These two protein chains interact to form a complex.

Sequence of the second protein:
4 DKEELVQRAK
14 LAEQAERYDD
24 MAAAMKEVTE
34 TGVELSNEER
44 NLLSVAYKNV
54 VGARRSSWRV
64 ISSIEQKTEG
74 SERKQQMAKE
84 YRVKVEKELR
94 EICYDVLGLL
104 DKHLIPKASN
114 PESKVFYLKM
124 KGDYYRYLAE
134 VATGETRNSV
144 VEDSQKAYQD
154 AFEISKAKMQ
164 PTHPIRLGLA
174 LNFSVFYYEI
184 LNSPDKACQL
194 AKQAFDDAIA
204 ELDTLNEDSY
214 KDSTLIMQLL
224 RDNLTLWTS

Sequence of the first protein:
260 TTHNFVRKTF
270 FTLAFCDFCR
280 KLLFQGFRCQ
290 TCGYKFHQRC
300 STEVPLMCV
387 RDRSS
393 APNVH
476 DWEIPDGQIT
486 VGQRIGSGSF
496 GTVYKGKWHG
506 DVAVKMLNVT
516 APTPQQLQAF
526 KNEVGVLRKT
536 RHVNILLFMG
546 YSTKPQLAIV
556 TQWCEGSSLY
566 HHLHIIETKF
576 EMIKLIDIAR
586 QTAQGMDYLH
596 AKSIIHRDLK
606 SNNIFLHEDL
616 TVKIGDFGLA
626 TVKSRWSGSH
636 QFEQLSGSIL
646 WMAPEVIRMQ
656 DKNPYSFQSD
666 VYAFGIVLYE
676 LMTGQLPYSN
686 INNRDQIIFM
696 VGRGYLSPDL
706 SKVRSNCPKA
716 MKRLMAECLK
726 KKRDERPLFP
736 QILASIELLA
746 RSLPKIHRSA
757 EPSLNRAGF

Residue-level contacts at the interface:
Residue S390 in the first protein is in contact with residue N226 in the second protein (closest heavy-atom distance 3.7 Å).
Residue L281 in the first protein interacts with residue L222 in the second protein (closest heavy-atom distance 4.1 Å).
Residue A393 in the first protein is in contact with residue N175 in the second protein (closest heavy-atom distance 3.6 Å).
Residue H537 in the first protein is in contact with residue E210 in the second protein (closest heavy-atom distance 3.4 Å).
Residue A393 in the first protein is in contact with residue K51 in the second protein (closest heavy-atom distance 3.5 Å).
Residue R389 in the first protein contacts residue R62 in the second protein (closest heavy-atom distance 3.3 Å).
Residue S391 in the first protein interacts with residue N226 in the second protein (closest heavy-atom distance 3.4 Å).
Residue Y593 in the first protein contacts residue E210 in the second protein (closest heavy-atom distance 4.8 Å).
Residue S390 in the first protein interacts with residue W230 in the second protein (closest heavy-atom distance 3.5 Å).
Residue V538 in the first protein is in contact with residue E210 in the second protein (closest heavy-atom distance 3.3 Å).
Residue H397 in the first protein interacts with residue E16 in the second protein (closest heavy-atom distance 4.7 Å).
Residue H537 in the first protein interacts with residue Y213 in the second protein (closest heavy-atom distance 3.4 Å).
Residue K597 in the first protein contacts residue L208 in the second protein (closest heavy-atom distance 3.5 Å).
Residue D388 in the first protein is in contact with residue L229 in the second protein (closest heavy-atom distance 4.0 Å).
Residue S391 in the first protein contacts residue L174 in the second protein (closest heavy-atom distance 4.5 Å).
Residue F270 in the first protein contacts residue Y21 in the second protein (closest heavy-atom distance 3.4 Å).
Residue Q589 in the first protein interacts with residue Y213 in the second protein (closest heavy-atom distance 3.4 Å).
Residue K280 in the first protein is in contact with residue D225 in the second protein (closest heavy-atom distance 3.5 Å).
Residue F283 in the first protein contacts residue R62 in the second protein (closest heavy-atom distance 4.0 Å).
Residue Y593 in the first protein is in contact with residue L208 in the second protein (closest heavy-atom distance 4.7 Å).
Residue F270 in the first protein contacts residue N52 in the second protein (closest heavy-atom distance 3.7 Å).
Residue V396 in the first protein is in contact with residue D215 in the second protein (closest heavy-atom distance 3.7 Å).
Residue F283 in the first protein is in contact with residue G55 in the second protein (closest heavy-atom distance 3.6 Å).
Residue N395 in the first protein is in contact with residue V48 in the second protein (closest heavy-atom distance 3.6 Å).
Residue P394 in the first protein interacts with residue I219 in the second protein (closest heavy-atom distance 3.6 Å).
Residue V396 in the first protein interacts with residue N44 in the second protein (closest heavy-atom distance 3.9 Å).
Residue N395 in the first protein contacts residue N52 in the second protein (closest heavy-atom distance 3.9 Å).
Residue T268 in the first protein interacts with residue S59 in the second protein (closest heavy-atom distance 4.3 Å).
Residue N395 in the first protein contacts residue K51 in the second protein (closest heavy-atom distance 3.7 Å).
Residue P394 in the first protein contacts residue L218 in the second protein (closest heavy-atom distance 4.0 Å).
Residue A393 in the first protein interacts with residue L174 in the second protein (closest heavy-atom distance 3.9 Å).
Residue A393 in the first protein is in contact with residue I219 in the second protein (closest heavy-atom distance 4.6 Å).
Residue S390 in the first protein is in contact with residue L229 in the second protein (closest heavy-atom distance 4.5 Å).
Residue F274 in the first protein is in contact with residue L218 in the second protein (closest heavy-atom distance 4.1 Å).
Residue S390 in the first protein contacts residue E182 in the second protein (closest heavy-atom distance 3.5 Å).
Residue Q284 in the first protein interacts with residue S59 in the second protein (closest heavy-atom distance 2.6 Å).
Residue F270 in the first protein interacts with residue A56 in the second protein (closest heavy-atom distance 4.4 Å).
Residue P394 in the first protein is in contact with residue L222 in the second protein (closest heavy-atom distance 3.9 Å).
Residue A393 in the first protein contacts residue K122 in the second protein (closest heavy-atom distance 3.8 Å).
Residue H397 in the first protein interacts with residue N44 in the second protein (closest heavy-atom distance 4.5 Å).
Residue V396 in the first protein contacts residue V48 in the second protein (closest heavy-atom distance 4.5 Å).
Residue R536 in the first protein is in contact with residue E210 in the second protein (closest heavy-atom distance 3.8 Å).
Residue H397 in the first protein interacts with residue L45 in the second protein (closest heavy-atom distance 4.4 Å).
Residue H397 in the first protein is in contact with residue D215 in the second protein (closest heavy-atom distance 4.5 Å).
Residue E742 in the first protein contacts residue K214 in the second protein (closest heavy-atom distance 4.0 Å).
Residue R266 in the first protein contacts residue V63 in the second protein (closest heavy-atom distance 3.5 Å).
Residue A393 in the first protein interacts with residue G171 in the second protein (closest heavy-atom distance 4.5 Å).
Residue Q284 in the first protein is in contact with residue R62 in the second protein (closest heavy-atom distance 3.9 Å).
Residue D592 in the first protein contacts residue Y213 in the second protein (closest heavy-atom distance 3.5 Å).
Residue K597 in the first protein contacts residue D206 in the second protein (closest heavy-atom distance 4.1 Å).
Residue L738 in the first protein interacts with residue K214 in the second protein (closest heavy-atom distance 4.5 Å).
Residue S390 in the first protein interacts with residue V178 in the second protein (closest heavy-atom distance 3.7 Å).
Residue Y593 in the first protein contacts residue Y213 in the second protein (closest heavy-atom distance 4.3 Å).
Residue R389 in the first protein is in contact with residue E182 in the second protein (closest heavy-atom distance 4.5 Å).
Residue S391 in the first protein is in contact with residue V178 in the second protein (closest heavy-atom distance 3.4 Å).
Residue S391 in the first protein interacts with residue L222 in the second protein (closest heavy-atom distance 3.2 Å).
Residue L272 in the first protein interacts with residue K214 in the second protein (closest heavy-atom distance 3.7 Å).
Residue F283 in the first protein interacts with residue S59 in the second protein (closest heavy-atom distance 4.7 Å).
Residue A596 in the first protein contacts residue Y213 in the second protein (closest heavy-atom distance 4.3 Å).
Residue D388 in the first protein interacts with residue E182 in the second protein (closest heavy-atom distance 4.7 Å).